Contacts between the two chains:
Residue F9 in the first protein contacts residue L2 in the second protein (closest heavy-atom distance 3.6 Å).
Residue Y159 in the first protein contacts residue A1 in the second protein (closest heavy-atom distance 2.7 Å).
Residue E63 in the first protein contacts residue A1 in the second protein (closest heavy-atom distance 3.5 Å).
Residue H114 in the first protein interacts with residue Q3 in the second protein (closest heavy-atom distance 4.4 Å).
Residue Y116 in the first protein interacts with residue I15 in the second protein (closest heavy-atom distance 3.9 Å).
Residue Q155 in the first protein is in contact with residue Q3 in the second protein (closest heavy-atom distance 3.2 Å).
Residue K66 in the first protein interacts with residue A1 in the second protein (closest heavy-atom distance 3.9 Å).
Residue R97 in the first protein interacts with residue Y13 in the second protein (closest heavy-atom distance 3.7 Å).
Residue Q155 in the first protein interacts with residue A5 in the second protein (closest heavy-atom distance 4.1 Å).
Residue W147 in the first protein contacts residue I15 in the second protein (closest heavy-atom distance 3.7 Å).
Residue Y171 in the first protein interacts with residue A1 in the second protein (closest heavy-atom distance 2.7 Å).
Residue Q155 in the first protein contacts residue K11 in the second protein (closest heavy-atom distance 3.2 Å).
Residue V152 in the first protein interacts with residue Y13 in the second protein (closest heavy-atom distance 3.7 Å).
Residue K146 in the first protein is in contact with residue I15 in the second protein (closest heavy-atom distance 3.1 Å).
Residue Y99 in the first protein interacts with residue L2 in the second protein (closest heavy-atom distance 3.4 Å).
Residue H70 in the first protein is in contact with residue Q3 in the second protein (closest heavy-atom distance 3.3 Å).
Residue Y7 in the first protein is in contact with residue A1 in the second protein (closest heavy-atom distance 2.9 Å).
Residue V76 in the first protein is in contact with residue F14 in the second protein (closest heavy-atom distance 4.1 Å).
Residue W147 in the first protein interacts with residue Y13 in the second protein (closest heavy-atom distance 3.8 Å).
Residue L156 in the first protein is in contact with residue Y13 in the second protein (closest heavy-atom distance 3.3 Å).
Residue T73 in the first protein contacts residue E12 in the second protein (closest heavy-atom distance 2.7 Å).
Residue L156 in the first protein contacts residue Q3 in the second protein (closest heavy-atom distance 3.3 Å).
Residue H70 in the first protein contacts residue L2 in the second protein (closest heavy-atom distance 4.2 Å).
Residue Y7 in the first protein is in contact with residue L2 in the second protein (closest heavy-atom distance 3.4 Å).
Residue E63 in the first protein contacts residue L2 in the second protein (closest heavy-atom distance 2.9 Å).
Residue K66 in the first protein contacts residue Q3 in the second protein (closest heavy-atom distance 3.8 Å).
Residue W147 in the first protein interacts with residue F14 in the second protein (closest heavy-atom distance 2.8 Å).
Residue Y159 in the first protein is in contact with residue Q3 in the second protein (closest heavy-atom distance 3.5 Å).
Residue R65 in the first protein contacts residue D4 in the second protein (closest heavy-atom distance 3.0 Å).
Residue Y123 in the first protein interacts with residue I15 in the second protein (closest heavy-atom distance 3.6 Å).
Residue T73 in the first protein is in contact with residue Y13 in the second protein (closest heavy-atom distance 4.0 Å).
Residue M5 in the first protein interacts with residue A1 in the second protein (closest heavy-atom distance 3.7 Å).
Residue W167 in the first protein is in contact with residue A1 in the second protein (closest heavy-atom distance 3.4 Å).
Residue H114 in the first protein is in contact with residue Y13 in the second protein (closest heavy-atom distance 2.8 Å).
Residue T73 in the first protein interacts with residue F14 in the second protein (closest heavy-atom distance 4.0 Å).
Residue L81 in the first protein contacts residue I15 in the second protein (closest heavy-atom distance 3.6 Å).
Residue Y159 in the first protein is in contact with residue L2 in the second protein (closest heavy-atom distance 3.8 Å).
Residue Q155 in the first protein is in contact with residue Y13 in the second protein (closest heavy-atom distance 3.8 Å).
Residue V67 in the first protein contacts residue L2 in the second protein (closest heavy-atom distance 3.6 Å).
Residue D77 in the first protein contacts residue F14 in the second protein (closest heavy-atom distance 3.7 Å).
Residue K66 in the first protein contacts residue D4 in the second protein (closest heavy-atom distance 3.7 Å).
Residue A69 in the first protein interacts with residue E12 in the second protein (closest heavy-atom distance 3.9 Å).
Residue T80 in the first protein interacts with residue I15 in the second protein (closest heavy-atom distance 3.4 Å).
Residue M45 in the first protein interacts with residue L2 in the second protein (closest heavy-atom distance 3.6 Å).
Residue T143 in the first protein contacts residue F14 in the second protein (closest heavy-atom distance 4.4 Å).
Residue K66 in the first protein interacts with residue L2 in the second protein (closest heavy-atom distance 3.0 Å).
Residue Y116 in the first protein contacts residue Y13 in the second protein (closest heavy-atom distance 3.3 Å).
Residue Y59 in the first protein is in contact with residue A1 in the second protein (closest heavy-atom distance 4.4 Å).
Residue K146 in the first protein is in contact with residue F14 in the second protein (closest heavy-atom distance 3.2 Å).
Residue T143 in the first protein interacts with residue I15 in the second protein (closest heavy-atom distance 2.7 Å).
Residue D77 in the first protein interacts with residue I15 in the second protein (closest heavy-atom distance 2.9 Å).
Residue Y99 in the first protein interacts with residue Q3 in the second protein (closest heavy-atom distance 2.9 Å).
Residue I124 in the first protein is in contact with residue I15 in the second protein (closest heavy-atom distance 4.4 Å).
Residue Y84 in the first protein contacts residue I15 in the second protein (closest heavy-atom distance 2.8 Å).

Sequence of the first protein:
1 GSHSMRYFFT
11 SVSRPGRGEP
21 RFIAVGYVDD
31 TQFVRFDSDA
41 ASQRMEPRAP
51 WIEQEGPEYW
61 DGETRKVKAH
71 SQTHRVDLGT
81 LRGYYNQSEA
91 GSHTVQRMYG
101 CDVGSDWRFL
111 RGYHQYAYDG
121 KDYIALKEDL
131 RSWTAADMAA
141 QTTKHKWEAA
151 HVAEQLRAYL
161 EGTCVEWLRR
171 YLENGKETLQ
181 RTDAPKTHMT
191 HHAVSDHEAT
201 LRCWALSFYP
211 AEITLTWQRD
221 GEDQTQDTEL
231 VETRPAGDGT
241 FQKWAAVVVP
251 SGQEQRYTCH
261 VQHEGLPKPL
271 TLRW

Sequence of the second protein:
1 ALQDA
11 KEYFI

These two protein chains interact to form a complex.